Sequence of chain B:
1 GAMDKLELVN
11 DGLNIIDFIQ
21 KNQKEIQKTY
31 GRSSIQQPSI

The following describes two proteins that form a bound complex.

Sequence of chain A:
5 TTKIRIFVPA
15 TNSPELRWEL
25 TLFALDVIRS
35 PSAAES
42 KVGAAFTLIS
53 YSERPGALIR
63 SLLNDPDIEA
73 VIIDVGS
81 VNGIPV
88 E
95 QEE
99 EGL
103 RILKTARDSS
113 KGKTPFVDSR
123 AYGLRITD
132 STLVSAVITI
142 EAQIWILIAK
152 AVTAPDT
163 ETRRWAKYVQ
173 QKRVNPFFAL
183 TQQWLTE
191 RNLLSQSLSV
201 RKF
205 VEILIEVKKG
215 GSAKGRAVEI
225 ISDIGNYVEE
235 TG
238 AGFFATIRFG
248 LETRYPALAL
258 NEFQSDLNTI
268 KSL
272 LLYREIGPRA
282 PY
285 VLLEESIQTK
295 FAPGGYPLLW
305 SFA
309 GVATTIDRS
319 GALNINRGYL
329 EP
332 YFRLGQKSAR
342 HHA

Residue-level contacts at the interface:
Residue L257 in chain A interacts with residue S34 in chain B (closest heavy-atom distance 3.7 Å).
Residue I244 in chain A contacts residue L8 in chain B (closest heavy-atom distance 3.5 Å).
Residue Q261 in chain A interacts with residue Q20 in chain B (closest heavy-atom distance 4.3 Å).
Residue P253 in chain A interacts with residue T29 in chain B (closest heavy-atom distance 3.8 Å).
Residue K268 in chain A contacts residue L13 in chain B (closest heavy-atom distance 3.9 Å).
Residue L272 in chain A is in contact with residue L13 in chain B (closest heavy-atom distance 4.0 Å).
Residue A256 in chain A contacts residue I26 in chain B (closest heavy-atom distance 3.5 Å).
Residue I267 in chain A contacts residue I16 in chain B (closest heavy-atom distance 3.5 Å).
Residue N265 in chain A is in contact with residue Q20 in chain B (closest heavy-atom distance 3.1 Å).
Residue N258 in chain A contacts residue S33 in chain B (closest heavy-atom distance 2.9 Å).
Residue P253 in chain A contacts residue Y30 in chain B (closest heavy-atom distance 3.8 Å).
Residue E249 in chain A interacts with residue I15 in chain B (closest heavy-atom distance 3.8 Å).
Residue R275 in chain A interacts with residue V9 in chain B (closest heavy-atom distance 4.1 Å).
Residue E249 in chain A contacts residue D11 in chain B (closest heavy-atom distance 2.7 Å).
Residue N258 in chain A is in contact with residue Q27 in chain B (closest heavy-atom distance 3.3 Å).
Residue E259 in chain A interacts with residue I35 in chain B (closest heavy-atom distance 3.0 Å).
Residue R251 in chain A is in contact with residue I15 in chain B (closest heavy-atom distance 3.6 Å).
Residue R275 in chain A interacts with residue L6 in chain B (closest heavy-atom distance 4.3 Å).
Residue L264 in chain A interacts with residue I16 in chain B (closest heavy-atom distance 3.4 Å).
Residue E259 in chain A is in contact with residue S34 in chain B (closest heavy-atom distance 2.8 Å).
Residue Q261 in chain A interacts with residue Q23 in chain B (closest heavy-atom distance 3.2 Å).
Residue Y274 in chain A is in contact with residue K5 in chain B (closest heavy-atom distance 4.2 Å).
Residue R275 in chain A contacts residue L13 in chain B (closest heavy-atom distance 3.3 Å).
Residue R275 in chain A is in contact with residue N10 in chain B (closest heavy-atom distance 2.7 Å).
Residue L335 in chain A is in contact with residue R32 in chain B (closest heavy-atom distance 3.6 Å).
Residue R251 in chain A is in contact with residue D11 in chain B (closest heavy-atom distance 2.9 Å).
Residue N258 in chain A is in contact with residue Q23 in chain B (closest heavy-atom distance 3.6 Å).
Residue K268 in chain A contacts residue I16 in chain B (closest heavy-atom distance 4.1 Å).
Residue K268 in chain A is in contact with residue Q20 in chain B (closest heavy-atom distance 4.0 Å).
Residue E259 in chain A is in contact with residue Q36 in chain B (closest heavy-atom distance 4.3 Å).
Residue E249 in chain A interacts with residue L8 in chain B (closest heavy-atom distance 3.3 Å).
Residue F241 in chain A is in contact with residue V9 in chain B (closest heavy-atom distance 4.4 Å).
Residue I244 in chain A interacts with residue G12 in chain B (closest heavy-atom distance 4.3 Å).
Residue L248 in chain A is in contact with residue I16 in chain B (closest heavy-atom distance 4.2 Å).
Residue A256 in chain A is in contact with residue Q23 in chain B (closest heavy-atom distance 3.1 Å).
Residue F241 in chain A is in contact with residue K5 in chain B (closest heavy-atom distance 3.7 Å).
Residue L257 in chain A is in contact with residue Q27 in chain B (closest heavy-atom distance 4.0 Å).
Residue L257 in chain A interacts with residue I35 in chain B (closest heavy-atom distance 4.1 Å).
Residue L335 in chain A is in contact with residue I35 in chain B (closest heavy-atom distance 3.8 Å).
Residue L257 in chain A is in contact with residue Q23 in chain B (closest heavy-atom distance 4.3 Å).
Residue K338 in chain A contacts residue S39 in chain B (closest heavy-atom distance 4.2 Å).
Residue L257 in chain A is in contact with residue S33 in chain B (closest heavy-atom distance 3.4 Å).
Residue L257 in chain A contacts residue Y30 in chain B (closest heavy-atom distance 3.8 Å).
Residue Y274 in chain A is in contact with residue L6 in chain B (closest heavy-atom distance 4.4 Å).
Residue L257 in chain A is in contact with residue R32 in chain B (closest heavy-atom distance 3.5 Å).
Residue L248 in chain A interacts with residue G12 in chain B (closest heavy-atom distance 3.9 Å).
Residue P253 in chain A contacts residue I26 in chain B (closest heavy-atom distance 3.5 Å).
Residue E259 in chain A is in contact with residue S33 in chain B (closest heavy-atom distance 4.2 Å).
Residue Y332 in chain A is in contact with residue I35 in chain B (closest heavy-atom distance 3.7 Å).
Residue A254 in chain A contacts residue Y30 in chain B (closest heavy-atom distance 3.8 Å).
Residue L335 in chain A interacts with residue Y30 in chain B (closest heavy-atom distance 3.5 Å).
Residue E233 in chain A contacts residue K5 in chain B (closest heavy-atom distance 3.3 Å).
Residue E249 in chain A contacts residue G12 in chain B (closest heavy-atom distance 3.9 Å).
Residue F241 in chain A interacts with residue L8 in chain B (closest heavy-atom distance 3.7 Å).
Residue R245 in chain A interacts with residue L8 in chain B (closest heavy-atom distance 3.5 Å).
Residue Y274 in chain A is in contact with residue V9 in chain B (closest heavy-atom distance 3.9 Å).
Residue L255 in chain A is in contact with residue I19 in chain B (closest heavy-atom distance 3.6 Å).
Residue A256 in chain A is in contact with residue I19 in chain B (closest heavy-atom distance 4.1 Å).
Residue L248 in chain A contacts residue I15 in chain B (closest heavy-atom distance 3.4 Å).
Residue A256 in chain A is in contact with residue Q27 in chain B (closest heavy-atom distance 2.6 Å).